Interface contacts:
Residue A80 in chain B contacts residue F7 in chain A (closest heavy-atom distance 3.8 Å).
Residue F44 in chain B is in contact with residue Q6 in chain A (closest heavy-atom distance 4.8 Å).
Residue G26 in chain B interacts with residue V9 in chain A (closest heavy-atom distance 3.5 Å).
Residue K84 in chain B is in contact with residue S8 in chain A (closest heavy-atom distance 3.3 Å).
Residue E35 in chain B contacts residue K5 in chain A (closest heavy-atom distance 4.5 Å).
Residue A76 in chain B interacts with residue F7 in chain A (closest heavy-atom distance 3.7 Å).
Residue I31 in chain B contacts residue F7 in chain A (closest heavy-atom distance 3.0 Å).
Residue I31 in chain B interacts with residue K5 in chain A (closest heavy-atom distance 3.9 Å).
Residue V32 in chain B is in contact with residue Q6 in chain A (closest heavy-atom distance 3.1 Å).
Residue N30 in chain B interacts with residue V9 in chain A (closest heavy-atom distance 4.7 Å).
Residue V32 in chain B interacts with residue Y4 in chain A (closest heavy-atom distance 4.2 Å).
Residue N30 in chain B interacts with residue S8 in chain A (closest heavy-atom distance 3.0 Å).
Residue G33 in chain B interacts with residue Y4 in chain A (closest heavy-atom distance 4.8 Å).
Residue A76 in chain B interacts with residue K5 in chain A (closest heavy-atom distance 4.1 Å).
Residue E77 in chain B contacts residue K5 in chain A (closest heavy-atom distance 4.0 Å).
Residue L27 in chain B is in contact with residue V9 in chain A (closest heavy-atom distance 2.7 Å).
Residue G33 in chain B interacts with residue K5 in chain A (closest heavy-atom distance 3.7 Å).
Residue E35 in chain B interacts with residue Y4 in chain A (closest heavy-atom distance 3.2 Å).
Residue N30 in chain B interacts with residue Q6 in chain A (closest heavy-atom distance 3.4 Å).
Residue F29 in chain B interacts with residue V9 in chain A (closest heavy-atom distance 3.0 Å).
Residue I31 in chain B is in contact with residue Q6 in chain A (closest heavy-atom distance 3.3 Å).
Residue E77 in chain B interacts with residue F7 in chain A (closest heavy-atom distance 3.7 Å).
Residue V32 in chain B contacts residue K5 in chain A (closest heavy-atom distance 3.6 Å).
Residue F104 in chain B is in contact with residue Y4 in chain A (closest heavy-atom distance 4.9 Å).
Residue N30 in chain B contacts residue F7 in chain A (closest heavy-atom distance 3.3 Å).
Residue E35 in chain B is in contact with residue N3 in chain A (closest heavy-atom distance 3.2 Å).
Residue R22 in chain B interacts with residue V9 in chain A (closest heavy-atom distance 4.5 Å).
Residue I31 in chain B is in contact with residue V9 in chain A (closest heavy-atom distance 4.5 Å).
Residue A80 in chain B contacts residue V9 in chain A (closest heavy-atom distance 4.0 Å).
Residue G28 in chain B is in contact with residue V9 in chain A (closest heavy-atom distance 2.9 Å).
Residue K84 in chain B is in contact with residue V9 in chain A (closest heavy-atom distance 4.3 Å).
Residue F29 in chain B contacts residue S8 in chain A (closest heavy-atom distance 3.8 Å).
Residue F29 in chain B interacts with residue F7 in chain A (closest heavy-atom distance 4.1 Å).
Residue L83 in chain B is in contact with residue V9 in chain A (closest heavy-atom distance 4.2 Å).
Residue S43 in chain B is in contact with residue Q6 in chain A (closest heavy-atom distance 2.4 Å).

Sequence of chain A:
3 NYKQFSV

This data describes a binding interaction between two proteins.

Sequence of chain B:
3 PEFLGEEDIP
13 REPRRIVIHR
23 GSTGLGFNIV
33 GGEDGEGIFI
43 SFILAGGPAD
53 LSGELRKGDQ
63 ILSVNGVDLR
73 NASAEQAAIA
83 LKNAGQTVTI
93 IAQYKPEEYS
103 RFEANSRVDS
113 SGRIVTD